Sequence of the first protein:
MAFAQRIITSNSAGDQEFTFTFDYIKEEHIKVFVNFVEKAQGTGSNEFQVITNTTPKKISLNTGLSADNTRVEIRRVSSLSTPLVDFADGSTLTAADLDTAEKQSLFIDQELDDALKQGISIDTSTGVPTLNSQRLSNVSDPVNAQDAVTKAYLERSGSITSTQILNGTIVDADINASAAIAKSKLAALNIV

Contacts between the two chains:
Residue I748 in the second protein interacts with residue L98 in the first protein (closest heavy-atom distance 4.5 Å).
Residue S750 in the second protein interacts with residue L93 in the first protein (closest heavy-atom distance 4.9 Å).
Residue I748 in the second protein contacts residue L93 in the first protein (closest heavy-atom distance 4.9 Å).
Residue I755 in the second protein is in contact with residue L93 in the first protein (closest heavy-atom distance 3.8 Å).
Residue P754 in the second protein contacts residue G90 in the first protein (closest heavy-atom distance 3.7 Å).
Residue F753 in the second protein contacts residue L93 in the first protein (closest heavy-atom distance 4.8 Å).
Residue I755 in the second protein is in contact with residue S91 in the first protein (closest heavy-atom distance 3.3 Å).
Residue G749 in the second protein contacts residue L93 in the first protein (closest heavy-atom distance 3.7 Å).
Residue I755 in the second protein is in contact with residue F87 in the first protein (closest heavy-atom distance 4.7 Å).
Residue G751 in the second protein contacts residue T92 in the first protein (closest heavy-atom distance 3.5 Å).
Residue I755 in the second protein contacts residue G90 in the first protein (closest heavy-atom distance 3.1 Å).
Residue P754 in the second protein is in contact with residue S91 in the first protein (closest heavy-atom distance 4.3 Å).
Residue P754 in the second protein interacts with residue T92 in the first protein (closest heavy-atom distance 4.8 Å).
Residue G749 in the second protein contacts residue T94 in the first protein (closest heavy-atom distance 5.0 Å).
Residue I748 in the second protein interacts with residue A95 in the first protein (closest heavy-atom distance 4.5 Å).
Residue S750 in the second protein contacts residue T92 in the first protein (closest heavy-atom distance 4.7 Å).
Residue I755 in the second protein interacts with residue A88 in the first protein (closest heavy-atom distance 4.6 Å).
Residue I755 in the second protein is in contact with residue D89 in the first protein (closest heavy-atom distance 3.6 Å).

These two protein chains interact to form a complex.

Sequence of the second protein:
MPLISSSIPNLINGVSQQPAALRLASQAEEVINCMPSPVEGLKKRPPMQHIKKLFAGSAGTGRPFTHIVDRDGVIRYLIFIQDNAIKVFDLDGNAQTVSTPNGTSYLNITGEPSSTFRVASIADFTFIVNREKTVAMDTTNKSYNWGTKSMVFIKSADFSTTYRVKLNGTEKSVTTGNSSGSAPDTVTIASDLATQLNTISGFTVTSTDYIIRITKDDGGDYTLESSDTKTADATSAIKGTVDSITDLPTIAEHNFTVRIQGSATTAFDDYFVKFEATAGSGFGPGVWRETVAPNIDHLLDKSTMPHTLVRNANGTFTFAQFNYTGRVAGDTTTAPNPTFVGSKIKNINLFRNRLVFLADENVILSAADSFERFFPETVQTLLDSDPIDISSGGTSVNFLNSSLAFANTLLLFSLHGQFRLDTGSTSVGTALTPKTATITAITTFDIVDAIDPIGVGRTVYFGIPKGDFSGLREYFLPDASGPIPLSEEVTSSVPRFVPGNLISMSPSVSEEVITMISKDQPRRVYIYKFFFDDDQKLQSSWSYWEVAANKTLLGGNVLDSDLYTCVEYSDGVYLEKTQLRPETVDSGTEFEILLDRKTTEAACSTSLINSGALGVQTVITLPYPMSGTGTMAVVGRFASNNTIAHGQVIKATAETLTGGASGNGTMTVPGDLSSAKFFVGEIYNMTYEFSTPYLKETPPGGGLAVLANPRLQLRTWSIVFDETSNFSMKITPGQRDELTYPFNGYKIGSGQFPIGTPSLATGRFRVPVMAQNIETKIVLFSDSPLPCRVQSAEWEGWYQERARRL